These two protein chains interact to form a complex.

Sequence of the second protein:
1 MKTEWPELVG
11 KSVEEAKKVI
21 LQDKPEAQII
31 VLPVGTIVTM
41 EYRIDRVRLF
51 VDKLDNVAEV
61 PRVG

Sequence of the first protein:
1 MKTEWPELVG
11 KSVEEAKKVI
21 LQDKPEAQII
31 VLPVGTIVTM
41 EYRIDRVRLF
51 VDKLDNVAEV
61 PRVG

Interface contacts:
Residue M40 in the first protein contacts residue F50 in the second protein (closest heavy-atom distance 3.7 Å).
Residue V38 in the first protein interacts with residue M40 in the second protein (closest heavy-atom distance 2.7 Å).
Residue M40 in the first protein contacts residue V38 in the second protein (closest heavy-atom distance 2.7 Å).
Residue R48 in the first protein is in contact with residue M40 in the second protein (closest heavy-atom distance 3.4 Å).
Residue I37 in the first protein contacts residue I37 in the second protein (closest heavy-atom distance 3.3 Å).
Residue M40 in the first protein interacts with residue R48 in the second protein (closest heavy-atom distance 3.4 Å).
Residue F50 in the first protein interacts with residue M40 in the second protein (closest heavy-atom distance 3.7 Å).
Residue M40 in the first protein interacts with residue T36 in the second protein (closest heavy-atom distance 4.3 Å).
Residue Y42 in the first protein contacts residue Y42 in the second protein (closest heavy-atom distance 3.5 Å).
Residue T36 in the first protein contacts residue M40 in the second protein (closest heavy-atom distance 4.3 Å).